Contacts between the two chains:
Residue F29 in chain A interacts with residue Y218 in chain B (closest heavy-atom distance 3.1 Å).
Residue L3 in chain A is in contact with residue F199 in chain B (closest heavy-atom distance 3.6 Å).
Residue W28 in chain A interacts with residue R223 in chain B (closest heavy-atom distance 4.5 Å).
Residue V13 in chain A is in contact with residue F202 in chain B (closest heavy-atom distance 3.8 Å).
Residue I235 in chain A is in contact with residue R226 in chain B (closest heavy-atom distance 3.6 Å).
Residue Y26 in chain A interacts with residue R223 in chain B (closest heavy-atom distance 4.1 Å).
Residue Y26 in chain A interacts with residue Y218 in chain B (closest heavy-atom distance 2.9 Å).
Residue Y26 in chain A interacts with residue F217 in chain B (closest heavy-atom distance 3.4 Å).
Residue F4 in chain A interacts with residue P196 in chain B (closest heavy-atom distance 3.5 Å).
Residue Y276 in chain A interacts with residue S207 in chain B (closest heavy-atom distance 3.2 Å).
Residue D22 in chain A is in contact with residue F217 in chain B (closest heavy-atom distance 3.7 Å).
Residue T280 in chain A is in contact with residue V203 in chain B (closest heavy-atom distance 3.9 Å).
Residue D246 in chain A interacts with residue K225 in chain B (closest heavy-atom distance 3.6 Å).
Residue Y276 in chain A is in contact with residue Q204 in chain B (closest heavy-atom distance 2.7 Å).
Residue A14 in chain A interacts with residue L189 in chain B (closest heavy-atom distance 4.0 Å).
Residue I17 in chain A contacts residue Y210 in chain B (closest heavy-atom distance 3.3 Å).
Residue E250 in chain A contacts residue R223 in chain B (closest heavy-atom distance 4.2 Å).
Residue D36 in chain A contacts residue K211 in chain B (closest heavy-atom distance 4.6 Å).
Residue K275 in chain A interacts with residue Q204 in chain B (closest heavy-atom distance 2.9 Å).
Residue L3 in chain A contacts residue I197 in chain B (closest heavy-atom distance 3.9 Å).
Residue P281 in chain A interacts with residue I206 in chain B (closest heavy-atom distance 4.0 Å).
Residue D22 in chain A interacts with residue R213 in chain B (closest heavy-atom distance 3.2 Å).
Residue N282 in chain A contacts residue F199 in chain B (closest heavy-atom distance 3.8 Å).
Residue I34 in chain A contacts residue R214 in chain B (closest heavy-atom distance 3.9 Å).
Residue L3 in chain A contacts residue F202 in chain B (closest heavy-atom distance 4.1 Å).
Residue A10 in chain A contacts residue F202 in chain B (closest heavy-atom distance 3.5 Å).
Residue Y119 in chain A contacts residue Y210 in chain B (closest heavy-atom distance 4.7 Å).
Residue P279 in chain A contacts residue Y210 in chain B (closest heavy-atom distance 3.4 Å).
Residue D36 in chain A is in contact with residue R214 in chain B (closest heavy-atom distance 3.6 Å).
Residue L3 in chain A is in contact with residue P196 in chain B (closest heavy-atom distance 3.2 Å).
Residue P279 in chain A contacts residue I206 in chain B (closest heavy-atom distance 4.7 Å).
Residue K275 in chain A interacts with residue S207 in chain B (closest heavy-atom distance 3.1 Å).
Residue K27 in chain A interacts with residue F217 in chain B (closest heavy-atom distance 3.9 Å).
Residue Y248 in chain A interacts with residue K225 in chain B (closest heavy-atom distance 4.5 Å).
Residue E283 in chain A interacts with residue F199 in chain B (closest heavy-atom distance 3.4 Å).
Residue P281 in chain A contacts residue V203 in chain B (closest heavy-atom distance 4.6 Å).
Residue Y248 in chain A is in contact with residue R223 in chain B (closest heavy-atom distance 3.5 Å).
Residue A14 in chain A interacts with residue F202 in chain B (closest heavy-atom distance 3.8 Å).
Residue T280 in chain A contacts residue I206 in chain B (closest heavy-atom distance 4.3 Å).
Residue F29 in chain A interacts with residue R223 in chain B (closest heavy-atom distance 3.6 Å).
Residue L3 in chain A contacts residue N198 in chain B (closest heavy-atom distance 3.4 Å).
Residue E231 in chain A is in contact with residue R226 in chain B (closest heavy-atom distance 2.9 Å).
Residue K21 in chain A is in contact with residue R213 in chain B (closest heavy-atom distance 4.3 Å).
Residue G18 in chain A contacts residue R213 in chain B (closest heavy-atom distance 4.1 Å).
Residue L278 in chain A is in contact with residue Y210 in chain B (closest heavy-atom distance 3.4 Å).
Residue V13 in chain A is in contact with residue I206 in chain B (closest heavy-atom distance 4.5 Å).
Residue F4 in chain A contacts residue F202 in chain B (closest heavy-atom distance 4.2 Å).
Residue I34 in chain A interacts with residue Y218 in chain B (closest heavy-atom distance 3.6 Å).
Residue Y276 in chain A interacts with residue V203 in chain B (closest heavy-atom distance 4.1 Å).
Residue A10 in chain A contacts residue F199 in chain B (closest heavy-atom distance 4.5 Å).
Residue I17 in chain A is in contact with residue R213 in chain B (closest heavy-atom distance 3.9 Å).
Residue P31 in chain A is in contact with residue Y218 in chain B (closest heavy-atom distance 3.5 Å).
Residue M202 in chain A is in contact with residue R223 in chain B (closest heavy-atom distance 3.4 Å).
Residue Y248 in chain A interacts with residue H224 in chain B (closest heavy-atom distance 4.5 Å).
Residue S30 in chain A is in contact with residue Y218 in chain B (closest heavy-atom distance 3.9 Å).
Residue K27 in chain A contacts residue R223 in chain B (closest heavy-atom distance 3.0 Å).
Residue P281 in chain A is in contact with residue F199 in chain B (closest heavy-atom distance 3.5 Å).
Residue I17 in chain A is in contact with residue L189 in chain B (closest heavy-atom distance 3.7 Å).
Residue V20 in chain A contacts residue R213 in chain B (closest heavy-atom distance 2.6 Å).
Residue Y26 in chain A is in contact with residue R214 in chain B (closest heavy-atom distance 3.5 Å).

This data describes a binding interaction between two proteins.

Sequence of chain B:
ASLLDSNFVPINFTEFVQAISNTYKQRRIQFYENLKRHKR

Sequence of chain A:
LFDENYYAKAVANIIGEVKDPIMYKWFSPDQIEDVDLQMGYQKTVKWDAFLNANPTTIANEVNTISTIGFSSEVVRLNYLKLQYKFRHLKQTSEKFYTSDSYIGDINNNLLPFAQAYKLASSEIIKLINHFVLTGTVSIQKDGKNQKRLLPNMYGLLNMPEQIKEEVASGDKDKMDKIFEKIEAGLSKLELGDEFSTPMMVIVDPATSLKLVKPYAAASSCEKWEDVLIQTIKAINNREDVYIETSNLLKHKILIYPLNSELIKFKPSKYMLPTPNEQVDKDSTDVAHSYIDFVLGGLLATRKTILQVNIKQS